Sequence of the second protein:
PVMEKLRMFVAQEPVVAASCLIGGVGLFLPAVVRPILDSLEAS

This data describes a binding interaction between two proteins.

Sequence of the first protein:
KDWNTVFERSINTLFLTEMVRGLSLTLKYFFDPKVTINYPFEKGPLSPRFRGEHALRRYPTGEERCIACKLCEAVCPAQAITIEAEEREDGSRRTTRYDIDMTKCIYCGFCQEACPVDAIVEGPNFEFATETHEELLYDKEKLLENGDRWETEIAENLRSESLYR

Residue-level contacts at the interface:
Residue K58 in the first protein is in contact with residue R8 in the second protein (closest heavy-atom distance 4.8 Å).
Residue W60 in the first protein interacts with residue L7 in the second protein (closest heavy-atom distance 4.3 Å).
Residue V63 in the first protein contacts residue R8 in the second protein (closest heavy-atom distance 4.0 Å).
Residue V63 in the first protein interacts with residue A12 in the second protein (closest heavy-atom distance 3.8 Å).
Residue R66 in the first protein interacts with residue A12 in the second protein (closest heavy-atom distance 4.7 Å).
Residue W60 in the first protein contacts residue M4 in the second protein (closest heavy-atom distance 4.3 Å).
Residue T70 in the first protein contacts residue P15 in the second protein (closest heavy-atom distance 4.0 Å).
Residue S67 in the first protein interacts with residue P15 in the second protein (closest heavy-atom distance 3.8 Å).
Residue V63 in the first protein contacts residue V11 in the second protein (closest heavy-atom distance 3.6 Å).
Residue L71 in the first protein is in contact with residue A19 in the second protein (closest heavy-atom distance 3.8 Å).
Residue L71 in the first protein is in contact with residue P15 in the second protein (closest heavy-atom distance 4.5 Å).
Residue S67 in the first protein contacts residue V11 in the second protein (closest heavy-atom distance 3.8 Å).
Residue W60 in the first protein interacts with residue V11 in the second protein (closest heavy-atom distance 4.5 Å).
Residue L71 in the first protein interacts with residue V16 in the second protein (closest heavy-atom distance 4.0 Å).
Residue W60 in the first protein interacts with residue R8 in the second protein (closest heavy-atom distance 3.1 Å).
Residue S67 in the first protein contacts residue A12 in the second protein (closest heavy-atom distance 5.0 Å).